Sequence of chain B:
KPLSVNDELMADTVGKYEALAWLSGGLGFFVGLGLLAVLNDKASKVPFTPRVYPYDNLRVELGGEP

This data describes a binding interaction between two proteins.

Interface contacts:
Residue F551 in chain A is in contact with residue W81 in chain B (closest heavy-atom distance 3.5 Å).
Residue V568 in chain A is in contact with residue L79 in chain B (closest heavy-atom distance 3.5 Å).
Residue T410 in chain A is in contact with residue F107 in chain B (closest heavy-atom distance 4.1 Å).
Residue F558 in chain A contacts residue L82 in chain B (closest heavy-atom distance 4.1 Å).
Residue E508 in chain A is in contact with residue F107 in chain B (closest heavy-atom distance 3.8 Å).
Residue A512 in chain A contacts residue F107 in chain B (closest heavy-atom distance 4.2 Å).
Residue P501 in chain A interacts with residue Y112 in chain B (closest heavy-atom distance 3.2 Å).
Residue N417 in chain A contacts residue K101 in chain B (closest heavy-atom distance 4.0 Å).
Residue A507 in chain A is in contact with residue R110 in chain B (closest heavy-atom distance 4.1 Å).
Residue E504 in chain A contacts residue Y112 in chain B (closest heavy-atom distance 2.6 Å).
Residue L422 in chain A is in contact with residue F89 in chain B (closest heavy-atom distance 4.1 Å).
Residue F564 in chain A interacts with residue W81 in chain B (closest heavy-atom distance 3.8 Å).
Residue V568 in chain A interacts with residue L82 in chain B (closest heavy-atom distance 3.8 Å).
Residue F418 in chain A is in contact with residue A96 in chain B (closest heavy-atom distance 4.2 Å).
Residue F572 in chain A interacts with residue K75 in chain B (closest heavy-atom distance 3.6 Å).
Residue Q567 in chain A is in contact with residue A78 in chain B (closest heavy-atom distance 3.1 Å).
Residue L578 in chain A contacts residue L53 in chain B (closest heavy-atom distance 3.6 Å).
Residue F572 in chain A contacts residue L79 in chain B (closest heavy-atom distance 3.5 Å).
Residue W563 in chain A is in contact with residue F89 in chain B (closest heavy-atom distance 4.1 Å).
Residue Y412 in chain A is in contact with residue A102 in chain B (closest heavy-atom distance 3.7 Å).
Residue Y412 in chain A contacts residue V105 in chain B (closest heavy-atom distance 3.6 Å).
Residue W421 in chain A is in contact with residue L95 in chain B (closest heavy-atom distance 4.1 Å).
Residue P501 in chain A contacts residue L121 in chain B (closest heavy-atom distance 3.9 Å).
Residue F295 in chain A is in contact with residue F88 in chain B (closest heavy-atom distance 3.5 Å).
Residue Y412 in chain A is in contact with residue P106 in chain B (closest heavy-atom distance 3.4 Å).
Residue F565 in chain A interacts with residue L82 in chain B (closest heavy-atom distance 3.6 Å).
Residue W563 in chain A contacts residue G85 in chain B (closest heavy-atom distance 3.3 Å).
Residue K411 in chain A is in contact with residue K101 in chain B (closest heavy-atom distance 4.0 Å).
Residue R575 in chain A is in contact with residue K75 in chain B (closest heavy-atom distance 4.1 Å).
Residue A408 in chain A contacts residue K101 in chain B (closest heavy-atom distance 3.5 Å).
Residue F564 in chain A interacts with residue A78 in chain B (closest heavy-atom distance 3.9 Å).
Residue Y582 in chain A contacts residue N50 in chain B (closest heavy-atom distance 3.3 Å).
Residue Y409 in chain A is in contact with residue K101 in chain B (closest heavy-atom distance 2.8 Å).
Residue E508 in chain A is in contact with residue R110 in chain B (closest heavy-atom distance 2.4 Å).
Residue W421 in chain A is in contact with residue N99 in chain B (closest heavy-atom distance 3.5 Å).
Residue F295 in chain A interacts with residue F89 in chain B (closest heavy-atom distance 3.4 Å).
Residue F572 in chain A interacts with residue Y76 in chain B (closest heavy-atom distance 3.6 Å).
Residue N417 in chain A interacts with residue N99 in chain B (closest heavy-atom distance 2.9 Å).
Residue Q567 in chain A interacts with residue K75 in chain B (closest heavy-atom distance 3.5 Å).
Residue Q567 in chain A interacts with residue G74 in chain B (closest heavy-atom distance 4.1 Å).
Residue Y412 in chain A is in contact with residue K101 in chain B (closest heavy-atom distance 3.3 Å).
Residue F558 in chain A interacts with residue G85 in chain B (closest heavy-atom distance 4.1 Å).
Residue W421 in chain A interacts with residue A96 in chain B (closest heavy-atom distance 3.8 Å).
Residue F418 in chain A interacts with residue G93 in chain B (closest heavy-atom distance 3.5 Å).
Residue F558 in chain A is in contact with residue W81 in chain B (closest heavy-atom distance 3.5 Å).
Residue E504 in chain A is in contact with residue R110 in chain B (closest heavy-atom distance 2.9 Å).
Residue W563 in chain A is in contact with residue L82 in chain B (closest heavy-atom distance 3.4 Å).
Residue F418 in chain A is in contact with residue F89 in chain B (closest heavy-atom distance 3.5 Å).
Residue D571 in chain A is in contact with residue K75 in chain B (closest heavy-atom distance 3.8 Å).
Residue Y412 in chain A is in contact with residue K104 in chain B (closest heavy-atom distance 3.5 Å).
Residue Q567 in chain A interacts with residue A70 in chain B (closest heavy-atom distance 4.0 Å).
Residue F564 in chain A is in contact with residue L82 in chain B (closest heavy-atom distance 3.9 Å).
Residue F564 in chain A is in contact with residue V73 in chain B (closest heavy-atom distance 3.7 Å).
Residue L555 in chain A is in contact with residue W81 in chain B (closest heavy-atom distance 3.8 Å).
Residue M292 in chain A contacts residue F89 in chain B (closest heavy-atom distance 3.7 Å).
Residue V568 in chain A contacts residue A78 in chain B (closest heavy-atom distance 3.6 Å).
Residue I414 in chain A is in contact with residue A96 in chain B (closest heavy-atom distance 3.9 Å).
Residue I414 in chain A contacts residue V97 in chain B (closest heavy-atom distance 3.6 Å).
Residue F418 in chain A contacts residue L92 in chain B (closest heavy-atom distance 3.5 Å).
Residue R554 in chain A interacts with residue W81 in chain B (closest heavy-atom distance 3.7 Å).

Sequence of chain A:
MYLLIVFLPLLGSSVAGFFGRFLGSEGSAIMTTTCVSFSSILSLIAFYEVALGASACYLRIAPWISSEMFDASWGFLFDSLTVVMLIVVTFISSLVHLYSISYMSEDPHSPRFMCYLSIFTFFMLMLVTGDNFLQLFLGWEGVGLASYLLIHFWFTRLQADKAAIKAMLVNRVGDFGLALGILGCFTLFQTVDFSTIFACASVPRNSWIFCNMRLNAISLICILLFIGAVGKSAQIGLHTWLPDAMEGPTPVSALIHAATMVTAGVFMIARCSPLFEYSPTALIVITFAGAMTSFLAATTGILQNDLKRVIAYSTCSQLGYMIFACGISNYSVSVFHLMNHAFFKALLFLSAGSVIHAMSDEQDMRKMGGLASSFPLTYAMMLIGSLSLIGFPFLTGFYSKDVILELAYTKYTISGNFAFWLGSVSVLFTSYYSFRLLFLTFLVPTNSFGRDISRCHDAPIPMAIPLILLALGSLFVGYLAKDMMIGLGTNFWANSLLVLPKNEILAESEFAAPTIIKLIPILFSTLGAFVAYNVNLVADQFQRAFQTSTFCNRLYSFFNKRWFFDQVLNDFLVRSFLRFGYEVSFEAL